Sequence of protein 2:
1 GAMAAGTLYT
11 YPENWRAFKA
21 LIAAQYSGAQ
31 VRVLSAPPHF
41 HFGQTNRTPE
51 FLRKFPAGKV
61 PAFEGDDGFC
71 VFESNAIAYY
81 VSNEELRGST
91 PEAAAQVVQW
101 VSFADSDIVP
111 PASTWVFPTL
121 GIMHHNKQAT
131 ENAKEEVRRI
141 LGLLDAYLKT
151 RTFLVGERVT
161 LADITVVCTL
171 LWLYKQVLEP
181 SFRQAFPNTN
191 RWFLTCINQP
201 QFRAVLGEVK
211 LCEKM

Contacts between the two chains:
Residue H124 in protein 2 interacts with residue N6 in protein 1 (closest heavy-atom distance 3.0 Å).
Residue L120 in protein 2 interacts with residue A4 in protein 1 (closest heavy-atom distance 3.6 Å).
Residue F42 in protein 2 interacts with residue K12 in protein 1 (closest heavy-atom distance 3.3 Å).
Residue H124 in protein 2 interacts with residue M3 in protein 1 (closest heavy-atom distance 3.5 Å).
Residue G43 in protein 2 contacts residue T5 in protein 1 (closest heavy-atom distance 4.5 Å).
Residue M123 in protein 2 is in contact with residue F7 in protein 1 (closest heavy-atom distance 3.7 Å).
Residue G43 in protein 2 contacts residue A9 in protein 1 (closest heavy-atom distance 3.4 Å).
Residue G121 in protein 2 contacts residue M3 in protein 1 (closest heavy-atom distance 3.8 Å).
Residue G43 in protein 2 contacts residue L8 in protein 1 (closest heavy-atom distance 3.2 Å).
Residue F42 in protein 2 interacts with residue A9 in protein 1 (closest heavy-atom distance 4.8 Å).
Residue F40 in protein 2 interacts with residue D16 in protein 1 (closest heavy-atom distance 3.7 Å).
Residue G43 in protein 2 is in contact with residue K12 in protein 1 (closest heavy-atom distance 3.9 Å).
Residue H124 in protein 2 interacts with residue F7 in protein 1 (closest heavy-atom distance 4.5 Å).
Residue L120 in protein 2 contacts residue M3 in protein 1 (closest heavy-atom distance 3.7 Å).
Residue F40 in protein 2 contacts residue F15 in protein 1 (closest heavy-atom distance 4.0 Å).
Residue L120 in protein 2 is in contact with residue F7 in protein 1 (closest heavy-atom distance 3.7 Å).
Residue T45 in protein 2 is in contact with residue L8 in protein 1 (closest heavy-atom distance 4.5 Å).

Sequence of protein 1:
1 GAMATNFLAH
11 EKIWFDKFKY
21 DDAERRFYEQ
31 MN

These two protein chains interact to form a complex.